This data describes a binding interaction between two proteins.

Sequence of protein 1:
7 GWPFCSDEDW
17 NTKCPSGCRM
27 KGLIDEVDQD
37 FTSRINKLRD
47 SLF

Contacts between the two chains:
Residue C23 in protein 2 interacts with residue C20 in protein 1 (closest heavy-atom distance 2.0 Å).
Residue Y48 in protein 2 interacts with residue R40 in protein 1 (closest heavy-atom distance 4.5 Å).
Residue E44 in protein 2 is in contact with residue R40 in protein 1 (closest heavy-atom distance 2.9 Å).
Residue Y32 in protein 2 is in contact with residue V33 in protein 1 (closest heavy-atom distance 4.3 Å).
Residue L40 in protein 2 contacts residue F37 in protein 1 (closest heavy-atom distance 3.4 Å).
Residue T22 in protein 2 is in contact with residue M26 in protein 1 (closest heavy-atom distance 4.0 Å).
Residue T21 in protein 2 is in contact with residue N17 in protein 1 (closest heavy-atom distance 5.0 Å).
Residue D27 in protein 2 interacts with residue N17 in protein 1 (closest heavy-atom distance 4.5 Å).
Residue E44 in protein 2 contacts residue L44 in protein 1 (closest heavy-atom distance 4.1 Å).
Residue V36 in protein 2 is in contact with residue F37 in protein 1 (closest heavy-atom distance 3.4 Å).
Residue L47 in protein 2 interacts with residue L44 in protein 1 (closest heavy-atom distance 4.3 Å).
Residue D27 in protein 2 is in contact with residue W16 in protein 1 (closest heavy-atom distance 3.0 Å).
Residue D37 in protein 2 interacts with residue R40 in protein 1 (closest heavy-atom distance 2.8 Å).
Residue I25 in protein 2 interacts with residue M26 in protein 1 (closest heavy-atom distance 4.3 Å).
Residue C23 in protein 2 interacts with residue N17 in protein 1 (closest heavy-atom distance 3.3 Å).
Residue D37 in protein 2 contacts residue F37 in protein 1 (closest heavy-atom distance 3.8 Å).
Residue Y48 in protein 2 interacts with residue S47 in protein 1 (closest heavy-atom distance 3.5 Å).
Residue L40 in protein 2 is in contact with residue I41 in protein 1 (closest heavy-atom distance 4.0 Å).
Residue Q33 in protein 2 is in contact with residue F37 in protein 1 (closest heavy-atom distance 3.5 Å).
Residue L47 in protein 2 interacts with residue L48 in protein 1 (closest heavy-atom distance 3.3 Å).
Residue L29 in protein 2 interacts with residue M26 in protein 1 (closest heavy-atom distance 4.0 Å).
Residue I25 in protein 2 interacts with residue I30 in protein 1 (closest heavy-atom distance 3.8 Å).
Residue L29 in protein 2 contacts residue I30 in protein 1 (closest heavy-atom distance 4.0 Å).
Residue T22 in protein 2 interacts with residue P21 in protein 1 (closest heavy-atom distance 2.6 Å).
Residue T22 in protein 2 contacts residue G23 in protein 1 (closest heavy-atom distance 4.0 Å).
Residue L40 in protein 2 interacts with residue R40 in protein 1 (closest heavy-atom distance 3.4 Å).
Residue A26 in protein 2 is in contact with residue M26 in protein 1 (closest heavy-atom distance 3.6 Å).
Residue L40 in protein 2 contacts residue L44 in protein 1 (closest heavy-atom distance 3.7 Å).
Residue T22 in protein 2 interacts with residue S22 in protein 1 (closest heavy-atom distance 4.4 Å).
Residue Y32 in protein 2 interacts with residue D34 in protein 1 (closest heavy-atom distance 4.8 Å).
Residue A26 in protein 2 interacts with residue P21 in protein 1 (closest heavy-atom distance 4.6 Å).
Residue L29 in protein 2 interacts with residue V33 in protein 1 (closest heavy-atom distance 4.1 Å).
Residue Q33 in protein 2 is in contact with residue V33 in protein 1 (closest heavy-atom distance 3.8 Å).
Residue T22 in protein 2 contacts residue W16 in protein 1 (closest heavy-atom distance 5.0 Å).
Residue L43 in protein 2 interacts with residue L44 in protein 1 (closest heavy-atom distance 4.0 Å).
Residue Y48 in protein 2 contacts residue K43 in protein 1 (closest heavy-atom distance 3.2 Å).
Residue Y48 in protein 2 contacts residue L44 in protein 1 (closest heavy-atom distance 3.3 Å).
Residue C23 in protein 2 interacts with residue K19 in protein 1 (closest heavy-atom distance 3.2 Å).
Residue R41 in protein 2 interacts with residue R40 in protein 1 (closest heavy-atom distance 3.6 Å).
Residue G24 in protein 2 contacts residue N17 in protein 1 (closest heavy-atom distance 5.0 Å).
Residue L29 in protein 2 contacts residue L29 in protein 1 (closest heavy-atom distance 4.0 Å).
Residue C23 in protein 2 contacts residue P21 in protein 1 (closest heavy-atom distance 4.1 Å).
Residue A26 in protein 2 is in contact with residue W16 in protein 1 (closest heavy-atom distance 3.9 Å).
Residue T22 in protein 2 is in contact with residue C20 in protein 1 (closest heavy-atom distance 3.0 Å).
Residue C23 in protein 2 is in contact with residue W16 in protein 1 (closest heavy-atom distance 3.6 Å).
Residue Y32 in protein 2 contacts residue F37 in protein 1 (closest heavy-atom distance 4.1 Å).
Residue T21 in protein 2 is in contact with residue C20 in protein 1 (closest heavy-atom distance 3.8 Å).

Sequence of protein 2:
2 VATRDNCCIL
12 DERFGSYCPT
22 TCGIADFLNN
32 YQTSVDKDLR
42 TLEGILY